Sequence of the second protein:
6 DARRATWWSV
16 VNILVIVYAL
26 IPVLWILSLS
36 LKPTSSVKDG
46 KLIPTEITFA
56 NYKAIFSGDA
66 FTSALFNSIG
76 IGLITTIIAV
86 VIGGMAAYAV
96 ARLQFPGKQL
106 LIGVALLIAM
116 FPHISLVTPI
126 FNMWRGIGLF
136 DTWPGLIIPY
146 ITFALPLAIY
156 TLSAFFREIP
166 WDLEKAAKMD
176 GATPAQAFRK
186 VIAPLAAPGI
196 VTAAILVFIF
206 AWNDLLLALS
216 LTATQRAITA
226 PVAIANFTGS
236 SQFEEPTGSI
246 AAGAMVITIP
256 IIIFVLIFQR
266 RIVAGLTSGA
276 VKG

Sequence of the first protein:
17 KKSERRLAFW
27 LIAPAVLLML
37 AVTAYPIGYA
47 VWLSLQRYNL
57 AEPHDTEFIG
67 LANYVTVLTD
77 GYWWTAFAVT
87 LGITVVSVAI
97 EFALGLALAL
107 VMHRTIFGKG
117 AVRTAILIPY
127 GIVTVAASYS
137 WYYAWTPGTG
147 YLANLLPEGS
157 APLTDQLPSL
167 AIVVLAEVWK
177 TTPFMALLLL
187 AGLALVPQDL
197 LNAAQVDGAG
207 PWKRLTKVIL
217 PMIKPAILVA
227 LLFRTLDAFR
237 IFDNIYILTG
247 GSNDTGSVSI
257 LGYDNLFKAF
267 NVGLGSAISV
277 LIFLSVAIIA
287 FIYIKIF

This data describes a binding interaction between two proteins.

Contacts between the two chains:
Residue P42 in the first protein interacts with residue P124 in the second protein (closest heavy-atom distance 3.1 Å).
Residue L27 in the first protein interacts with residue M90 in the second protein (closest heavy-atom distance 3.4 Å).
Residue T120 in the first protein interacts with residue Q264 in the second protein (closest heavy-atom distance 3.2 Å).
Residue L100 in the first protein interacts with residue Y23 in the second protein (closest heavy-atom distance 3.3 Å).
Residue S272 in the first protein is in contact with residue T123 in the second protein (closest heavy-atom distance 3.4 Å).
Residue V268 in the first protein interacts with residue N127 in the second protein (closest heavy-atom distance 3.4 Å).
Residue A187 in the first protein contacts residue T272 in the second protein (closest heavy-atom distance 3.3 Å).
Residue F263 in the first protein interacts with residue S215 in the second protein (closest heavy-atom distance 3.6 Å).
Residue T39 in the first protein is in contact with residue I113 in the second protein (closest heavy-atom distance 3.2 Å).
Residue D239 in the first protein is in contact with residue L210 in the second protein (closest heavy-atom distance 3.3 Å).
Residue V129 in the first protein interacts with residue I252 in the second protein (closest heavy-atom distance 3.5 Å).
Residue Y135 in the first protein interacts with residue I245 in the second protein (closest heavy-atom distance 3.5 Å).
Residue R236 in the first protein is in contact with residue A114 in the second protein (closest heavy-atom distance 3.3 Å).
Residue S255 in the first protein interacts with residue I119 in the second protein (closest heavy-atom distance 3.1 Å).
Residue S275 in the first protein is in contact with residue I119 in the second protein (closest heavy-atom distance 3.5 Å).
Residue F279 in the first protein is in contact with residue S120 in the second protein (closest heavy-atom distance 3.1 Å).
Residue G127 in the first protein contacts residue I256 in the second protein (closest heavy-atom distance 3.3 Å).
Residue Y147 in the first protein is in contact with residue I26 in the second protein (closest heavy-atom distance 3.3 Å).
Residue Y135 in the first protein contacts residue I229 in the second protein (closest heavy-atom distance 3.5 Å).
Residue F113 in the first protein is in contact with residue W13 in the second protein (closest heavy-atom distance 3.5 Å).
Residue G146 in the first protein interacts with residue W30 in the second protein (closest heavy-atom distance 3.5 Å).
Residue T111 in the first protein interacts with residue N17 in the second protein (closest heavy-atom distance 3.5 Å).
Residue N150 in the first protein interacts with residue D44 in the second protein (closest heavy-atom distance 2.7 Å).
Residue Y41 in the first protein interacts with residue M128 in the second protein (closest heavy-atom distance 3.5 Å).
Residue R236 in the first protein interacts with residue P117 in the second protein (closest heavy-atom distance 3.5 Å).
Residue S136 in the first protein is in contact with residue W30 in the second protein (closest heavy-atom distance 3.4 Å).
Residue G144 in the first protein interacts with residue K43 in the second protein (closest heavy-atom distance 3.4 Å).
Residue I28 in the first protein interacts with residue A94 in the second protein (closest heavy-atom distance 3.5 Å).
Residue Y259 in the first protein contacts residue L214 in the second protein (closest heavy-atom distance 3.1 Å).
Residue L34 in the first protein contacts residue I146 in the second protein (closest heavy-atom distance 3.5 Å).
Residue R119 in the first protein is in contact with residue V276 in the second protein (closest heavy-atom distance 3.3 Å).
Residue W175 in the first protein contacts residue P27 in the second protein (closest heavy-atom distance 3.4 Å).
Residue A121 in the first protein is in contact with residue A24 in the second protein (closest heavy-atom distance 3.0 Å).
Residue L123 in the first protein is in contact with residue V268 in the second protein (closest heavy-atom distance 3.5 Å).
Residue Y147 in the first protein contacts residue D44 in the second protein (closest heavy-atom distance 3.4 Å).
Residue G271 in the first protein is in contact with residue T123 in the second protein (closest heavy-atom distance 3.5 Å).
Residue S136 in the first protein interacts with residue P27 in the second protein (closest heavy-atom distance 2.7 Å).
Residue I43 in the first protein contacts residue S120 in the second protein (closest heavy-atom distance 3.4 Å).
Residue G146 in the first protein is in contact with residue D44 in the second protein (closest heavy-atom distance 2.8 Å).
Residue R236 in the first protein is in contact with residue F116 in the second protein (closest heavy-atom distance 3.5 Å).
Residue R110 in the first protein contacts residue W13 in the second protein (closest heavy-atom distance 3.0 Å).
Residue I28 in the first protein interacts with residue Q99 in the second protein (closest heavy-atom distance 3.3 Å).
Residue S275 in the first protein is in contact with residue S120 in the second protein (closest heavy-atom distance 2.9 Å).
Residue L123 in the first protein contacts residue V260 in the second protein (closest heavy-atom distance 3.5 Å).
Residue W175 in the first protein contacts residue Y23 in the second protein (closest heavy-atom distance 3.0 Å).
Residue I128 in the first protein contacts residue T253 in the second protein (closest heavy-atom distance 3.3 Å).
Residue T145 in the first protein is in contact with residue W30 in the second protein (closest heavy-atom distance 3.3 Å).
Residue F113 in the first protein interacts with residue S14 in the second protein (closest heavy-atom distance 3.5 Å).
Residue Y139 in the first protein contacts residue W30 in the second protein (closest heavy-atom distance 3.1 Å).
Residue L56 in the first protein is in contact with residue F126 in the second protein (closest heavy-atom distance 3.5 Å).
Residue S136 in the first protein is in contact with residue I31 in the second protein (closest heavy-atom distance 3.5 Å).
Residue V38 in the first protein is in contact with residue T147 in the second protein (closest heavy-atom distance 3.3 Å).
Residue V129 in the first protein interacts with residue W207 in the second protein (closest heavy-atom distance 3.4 Å).
Residue A140 in the first protein interacts with residue W30 in the second protein (closest heavy-atom distance 3.4 Å).
Residue Y147 in the first protein interacts with residue W30 in the second protein (closest heavy-atom distance 3.5 Å).
Residue V38 in the first protein interacts with residue L121 in the second protein (closest heavy-atom distance 3.3 Å).
Residue F229 in the first protein is in contact with residue M115 in the second protein (closest heavy-atom distance 3.4 Å).
Residue E20 in the first protein is in contact with residue L98 in the second protein (closest heavy-atom distance 3.4 Å).
Residue Y126 in the first protein interacts with residue L271 in the second protein (closest heavy-atom distance 3.4 Å).
Residue Y139 in the first protein contacts residue I245 in the second protein (closest heavy-atom distance 3.2 Å).